Sequence of the second protein:
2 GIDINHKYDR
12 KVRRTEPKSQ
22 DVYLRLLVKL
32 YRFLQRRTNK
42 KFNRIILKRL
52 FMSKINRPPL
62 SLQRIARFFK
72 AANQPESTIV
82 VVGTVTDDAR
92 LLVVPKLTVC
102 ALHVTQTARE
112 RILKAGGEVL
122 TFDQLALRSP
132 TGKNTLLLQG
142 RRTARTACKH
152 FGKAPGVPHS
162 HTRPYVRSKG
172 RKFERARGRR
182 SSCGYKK

Sequence of the first protein:
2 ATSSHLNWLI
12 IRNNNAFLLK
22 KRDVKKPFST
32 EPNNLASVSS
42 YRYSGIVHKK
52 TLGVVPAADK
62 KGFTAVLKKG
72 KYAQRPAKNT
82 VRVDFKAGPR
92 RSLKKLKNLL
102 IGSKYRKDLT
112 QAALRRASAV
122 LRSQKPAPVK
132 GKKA

The following describes two proteins that form a bound complex.

Interface contacts:
Residue V23 in the second protein contacts residue I11 in the first protein (closest heavy-atom distance 4.7 Å).
Residue R26 in the second protein contacts residue L10 in the first protein (closest heavy-atom distance 4.7 Å).
Residue V23 in the second protein contacts residue L7 in the first protein (closest heavy-atom distance 4.0 Å).
Residue K30 in the second protein contacts residue H6 in the first protein (closest heavy-atom distance 3.8 Å).
Residue K30 in the second protein contacts residue L10 in the first protein (closest heavy-atom distance 4.1 Å).
Residue V23 in the second protein is in contact with residue L10 in the first protein (closest heavy-atom distance 3.5 Å).
Residue L27 in the second protein interacts with residue H6 in the first protein (closest heavy-atom distance 3.8 Å).
Residue L27 in the second protein is in contact with residue L7 in the first protein (closest heavy-atom distance 3.9 Å).
Residue L27 in the second protein contacts residue L10 in the first protein (closest heavy-atom distance 3.8 Å).
Residue Y24 in the second protein contacts residue L7 in the first protein (closest heavy-atom distance 3.7 Å).
Residue R26 in the second protein is in contact with residue R13 in the first protein (closest heavy-atom distance 3.5 Å).